Sequence of the first protein:
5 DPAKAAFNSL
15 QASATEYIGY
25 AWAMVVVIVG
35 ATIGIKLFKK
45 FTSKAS

Sequence of the second protein:
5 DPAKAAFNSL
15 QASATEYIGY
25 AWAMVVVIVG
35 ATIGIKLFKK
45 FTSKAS

The following describes two proteins that form a bound complex.

Contacts between the two chains:
Residue V29 in the first protein interacts with residue K43 in the second protein (closest heavy-atom distance 3.8 Å).
Residue V33 in the first protein interacts with residue F42 in the second protein (closest heavy-atom distance 3.6 Å).
Residue W26 in the first protein contacts residue A35 in the second protein (closest heavy-atom distance 4.6 Å).
Residue I37 in the first protein contacts residue T46 in the second protein (closest heavy-atom distance 3.5 Å).
Residue I22 in the first protein interacts with residue V31 in the second protein (closest heavy-atom distance 4.0 Å).
Residue F11 in the first protein is in contact with residue A25 in the second protein (closest heavy-atom distance 4.2 Å).
Residue I22 in the first protein contacts residue A35 in the second protein (closest heavy-atom distance 3.6 Å).
Residue K8 in the first protein interacts with residue Y24 in the second protein (closest heavy-atom distance 3.8 Å).
Residue F11 in the first protein contacts residue Y24 in the second protein (closest heavy-atom distance 3.6 Å).
Residue I37 in the first protein is in contact with residue S50 in the second protein (closest heavy-atom distance 4.5 Å).
Residue D5 in the first protein interacts with residue E20 in the second protein (closest heavy-atom distance 4.3 Å).
Residue V33 in the first protein interacts with residue K43 in the second protein (closest heavy-atom distance 4.7 Å).
Residue V29 in the first protein interacts with residue I39 in the second protein (closest heavy-atom distance 4.3 Å).
Residue Q15 in the first protein interacts with residue A27 in the second protein (closest heavy-atom distance 4.5 Å).
Residue A7 in the first protein interacts with residue E20 in the second protein (closest heavy-atom distance 4.9 Å).
Residue W26 in the first protein is in contact with residue F42 in the second protein (closest heavy-atom distance 4.0 Å).
Residue F11 in the first protein interacts with residue Y21 in the second protein (closest heavy-atom distance 3.6 Å).
Residue W26 in the first protein contacts residue I39 in the second protein (closest heavy-atom distance 3.6 Å).
Residue V29 in the first protein contacts residue F42 in the second protein (closest heavy-atom distance 4.7 Å).
Residue Q15 in the first protein is in contact with residue V31 in the second protein (closest heavy-atom distance 3.6 Å).
Residue K40 in the first protein contacts residue S47 in the second protein (closest heavy-atom distance 3.7 Å).
Residue A18 in the first protein contacts residue I32 in the second protein (closest heavy-atom distance 3.8 Å).
Residue K40 in the first protein contacts residue S50 in the second protein (closest heavy-atom distance 3.4 Å).
Residue I22 in the first protein is in contact with residue I32 in the second protein (closest heavy-atom distance 4.9 Å).
Residue Q15 in the first protein is in contact with residue M28 in the second protein (closest heavy-atom distance 4.7 Å).
Residue A7 in the first protein is in contact with residue Y21 in the second protein (closest heavy-atom distance 3.4 Å).
Residue W26 in the first protein is in contact with residue G38 in the second protein (closest heavy-atom distance 3.4 Å).
Residue T19 in the first protein interacts with residue V31 in the second protein (closest heavy-atom distance 4.9 Å).
Residue V33 in the first protein contacts residue T46 in the second protein (closest heavy-atom distance 3.4 Å).
Residue V30 in the first protein contacts residue F42 in the second protein (closest heavy-atom distance 4.6 Å).
Residue A25 in the first protein interacts with residue I39 in the second protein (closest heavy-atom distance 4.1 Å).
Residue L14 in the first protein is in contact with residue M28 in the second protein (closest heavy-atom distance 4.1 Å).
Residue F11 in the first protein contacts residue M28 in the second protein (closest heavy-atom distance 3.5 Å).